Sequence of protein 1:
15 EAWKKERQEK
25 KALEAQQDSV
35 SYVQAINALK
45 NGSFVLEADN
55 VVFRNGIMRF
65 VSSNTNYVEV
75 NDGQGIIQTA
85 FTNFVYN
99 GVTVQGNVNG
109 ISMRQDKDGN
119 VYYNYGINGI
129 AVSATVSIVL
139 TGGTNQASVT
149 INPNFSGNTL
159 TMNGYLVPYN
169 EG

Contacts between the two chains:
Residue R63 in protein 2 is in contact with residue T142 in protein 1 (closest heavy-atom distance 3.5 Å).
Residue R63 in protein 2 interacts with residue D32 in protein 1 (closest heavy-atom distance 3.7 Å).
Residue V137 in protein 2 is in contact with residue G60 in protein 1 (closest heavy-atom distance 3.6 Å).
Residue N91 in protein 2 is in contact with residue N118 in protein 1 (closest heavy-atom distance 3.1 Å).
Residue N118 in protein 2 contacts residue N91 in protein 1 (closest heavy-atom distance 3.0 Å).
Residue M62 in protein 2 is in contact with residue T139 in protein 1 (closest heavy-atom distance 2.8 Å).
Residue Y120 in protein 2 is in contact with residue N59 in protein 1 (closest heavy-atom distance 3.6 Å).
Residue D53 in protein 2 interacts with residue D53 in protein 1 (closest heavy-atom distance 3.7 Å).
Residue V137 in protein 2 is in contact with residue N59 in protein 1 (closest heavy-atom distance 4.2 Å).
Residue I61 in protein 2 interacts with residue V137 in protein 1 (closest heavy-atom distance 3.9 Å).
Residue N54 in protein 2 interacts with residue F64 in protein 1 (closest heavy-atom distance 4.1 Å).
Residue F64 in protein 2 is in contact with residue Q144 in protein 1 (closest heavy-atom distance 2.9 Å).
Residue S146 in protein 2 is in contact with residue G60 in protein 1 (closest heavy-atom distance 3.6 Å).
Residue D116 in protein 2 interacts with residue N91 in protein 1 (closest heavy-atom distance 3.3 Å).
Residue G162 in protein 2 contacts residue F64 in protein 1 (closest heavy-atom distance 4.2 Å).
Residue F64 in protein 2 interacts with residue Y163 in protein 1 (closest heavy-atom distance 3.3 Å).
Residue G162 in protein 2 contacts residue M62 in protein 1 (closest heavy-atom distance 3.6 Å).
Residue F64 in protein 2 contacts residue N54 in protein 1 (closest heavy-atom distance 4.0 Å).
Residue Q144 in protein 2 contacts residue F64 in protein 1 (closest heavy-atom distance 2.8 Å).
Residue F64 in protein 2 is in contact with residue D53 in protein 1 (closest heavy-atom distance 3.2 Å).
Residue Y120 in protein 2 interacts with residue I61 in protein 1 (closest heavy-atom distance 4.3 Å).
Residue M62 in protein 2 interacts with residue N161 in protein 1 (closest heavy-atom distance 3.6 Å).
Residue G140 in protein 2 interacts with residue Y90 in protein 1 (closest heavy-atom distance 4.2 Å).
Residue D32 in protein 2 interacts with residue R63 in protein 1 (closest heavy-atom distance 3.9 Å).
Residue T139 in protein 2 interacts with residue R63 in protein 1 (closest heavy-atom distance 4.2 Å).
Residue Q144 in protein 2 is in contact with residue M62 in protein 1 (closest heavy-atom distance 3.7 Å).
Residue I61 in protein 2 is in contact with residue N118 in protein 1 (closest heavy-atom distance 3.3 Å).
Residue D53 in protein 2 contacts residue F64 in protein 1 (closest heavy-atom distance 3.1 Å).
Residue T139 in protein 2 is in contact with residue I61 in protein 1 (closest heavy-atom distance 3.6 Å).
Residue N59 in protein 2 contacts residue Y120 in protein 1 (closest heavy-atom distance 3.6 Å).
Residue N54 in protein 2 interacts with residue N54 in protein 1 (closest heavy-atom distance 3.2 Å).
Residue Y163 in protein 2 is in contact with residue F64 in protein 1 (closest heavy-atom distance 3.3 Å).
Residue A145 in protein 2 contacts residue M62 in protein 1 (closest heavy-atom distance 3.8 Å).
Residue Q144 in protein 2 is in contact with residue R63 in protein 1 (closest heavy-atom distance 3.2 Å).
Residue M62 in protein 2 contacts residue G162 in protein 1 (closest heavy-atom distance 3.7 Å).
Residue T139 in protein 2 is in contact with residue Y90 in protein 1 (closest heavy-atom distance 3.6 Å).
Residue M62 in protein 2 interacts with residue A145 in protein 1 (closest heavy-atom distance 4.0 Å).
Residue N59 in protein 2 is in contact with residue V137 in protein 1 (closest heavy-atom distance 4.1 Å).
Residue M62 in protein 2 interacts with residue Q144 in protein 1 (closest heavy-atom distance 3.6 Å).
Residue G60 in protein 2 is in contact with residue V137 in protein 1 (closest heavy-atom distance 3.5 Å).
Residue I61 in protein 2 contacts residue T139 in protein 1 (closest heavy-atom distance 3.4 Å).
Residue N161 in protein 2 contacts residue V56 in protein 1 (closest heavy-atom distance 4.2 Å).
Residue T139 in protein 2 contacts residue M62 in protein 1 (closest heavy-atom distance 2.7 Å).
Residue N54 in protein 2 interacts with residue N161 in protein 1 (closest heavy-atom distance 4.2 Å).
Residue Y90 in protein 2 interacts with residue T139 in protein 1 (closest heavy-atom distance 3.7 Å).
Residue N91 in protein 2 contacts residue D116 in protein 1 (closest heavy-atom distance 3.2 Å).
Residue V137 in protein 2 contacts residue I61 in protein 1 (closest heavy-atom distance 3.9 Å).
Residue V56 in protein 2 interacts with residue N161 in protein 1 (closest heavy-atom distance 4.1 Å).
Residue S146 in protein 2 interacts with residue M62 in protein 1 (closest heavy-atom distance 4.3 Å).
Residue N161 in protein 2 is in contact with residue M62 in protein 1 (closest heavy-atom distance 3.4 Å).
Residue F64 in protein 2 contacts residue N161 in protein 1 (closest heavy-atom distance 4.3 Å).
Residue M62 in protein 2 contacts residue S146 in protein 1 (closest heavy-atom distance 4.2 Å).
Residue R63 in protein 2 contacts residue T139 in protein 1 (closest heavy-atom distance 4.1 Å).
Residue T142 in protein 2 contacts residue R63 in protein 1 (closest heavy-atom distance 3.5 Å).
Residue N118 in protein 2 is in contact with residue I61 in protein 1 (closest heavy-atom distance 3.4 Å).
Residue N161 in protein 2 is in contact with residue N161 in protein 1 (closest heavy-atom distance 4.4 Å).
Residue F64 in protein 2 contacts residue G162 in protein 1 (closest heavy-atom distance 4.1 Å).
Residue N161 in protein 2 contacts residue F64 in protein 1 (closest heavy-atom distance 4.4 Å).
Residue G60 in protein 2 is in contact with residue S146 in protein 1 (closest heavy-atom distance 3.5 Å).
Residue R63 in protein 2 interacts with residue Q144 in protein 1 (closest heavy-atom distance 3.3 Å).

Sequence of protein 2:
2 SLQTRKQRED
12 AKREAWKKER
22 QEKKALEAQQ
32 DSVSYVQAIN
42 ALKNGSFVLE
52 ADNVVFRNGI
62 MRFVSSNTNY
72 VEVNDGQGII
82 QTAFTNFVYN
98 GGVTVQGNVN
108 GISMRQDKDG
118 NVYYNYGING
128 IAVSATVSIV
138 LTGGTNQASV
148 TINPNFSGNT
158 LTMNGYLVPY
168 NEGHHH

These two protein chains interact to form a complex.